The following describes two proteins that form a bound complex.

Interface contacts:
Residue V94 in protein 2 interacts with residue W5 in protein 1 (closest heavy-atom distance 3.3 Å).
Residue V94 in protein 2 interacts with residue M4 in protein 1 (closest heavy-atom distance 4.0 Å).
Residue N26 in protein 2 contacts residue Q8 in protein 1 (closest heavy-atom distance 2.9 Å).
Residue G95 in protein 2 is in contact with residue T7 in protein 1 (closest heavy-atom distance 3.8 Å).
Residue E28 in protein 2 is in contact with residue I6 in protein 1 (closest heavy-atom distance 4.6 Å).
Residue H27 in protein 2 interacts with residue Q8 in protein 1 (closest heavy-atom distance 5.0 Å).
Residue G95 in protein 2 is in contact with residue I6 in protein 1 (closest heavy-atom distance 3.5 Å).
Residue Y93 in protein 2 is in contact with residue W5 in protein 1 (closest heavy-atom distance 4.2 Å).
Residue G95 in protein 2 contacts residue W5 in protein 1 (closest heavy-atom distance 3.7 Å).
Residue Y93 in protein 2 interacts with residue Q8 in protein 1 (closest heavy-atom distance 3.6 Å).
Residue V94 in protein 2 interacts with residue I6 in protein 1 (closest heavy-atom distance 3.2 Å).
Residue G98 in protein 2 contacts residue W5 in protein 1 (closest heavy-atom distance 4.4 Å).
Residue E28 in protein 2 interacts with residue Q8 in protein 1 (closest heavy-atom distance 2.8 Å).
Residue N96 in protein 2 interacts with residue T7 in protein 1 (closest heavy-atom distance 2.7 Å).
Residue N96 in protein 2 interacts with residue I6 in protein 1 (closest heavy-atom distance 4.6 Å).

Sequence of protein 2:
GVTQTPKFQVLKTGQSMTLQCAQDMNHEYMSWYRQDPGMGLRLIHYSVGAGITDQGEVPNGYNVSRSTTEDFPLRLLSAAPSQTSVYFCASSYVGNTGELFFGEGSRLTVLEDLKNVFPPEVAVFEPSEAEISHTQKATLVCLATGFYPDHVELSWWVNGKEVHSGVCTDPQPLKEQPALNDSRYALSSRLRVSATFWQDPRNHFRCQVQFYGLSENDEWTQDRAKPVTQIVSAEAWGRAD

Sequence of protein 1:
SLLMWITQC